These two protein chains interact to form a complex.

Sequence of the second protein:
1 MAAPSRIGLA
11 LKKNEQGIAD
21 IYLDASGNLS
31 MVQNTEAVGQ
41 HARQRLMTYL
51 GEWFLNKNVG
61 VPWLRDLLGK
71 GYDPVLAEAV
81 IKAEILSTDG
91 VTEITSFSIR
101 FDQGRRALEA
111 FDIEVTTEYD

Interface contacts:
Residue A61 in the first protein interacts with residue E78 in the second protein (closest heavy-atom distance 4.4 Å).
Residue A60 in the first protein contacts residue V75 in the second protein (closest heavy-atom distance 3.7 Å).

Sequence of the first protein:
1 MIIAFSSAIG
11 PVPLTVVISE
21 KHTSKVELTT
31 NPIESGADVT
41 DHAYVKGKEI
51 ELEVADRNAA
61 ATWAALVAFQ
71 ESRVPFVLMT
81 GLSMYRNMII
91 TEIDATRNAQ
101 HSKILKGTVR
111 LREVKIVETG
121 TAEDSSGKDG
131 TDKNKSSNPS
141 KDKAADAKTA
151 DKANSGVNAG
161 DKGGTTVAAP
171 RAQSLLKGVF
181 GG